Interface contacts:
Residue Y159 in the first protein interacts with residue L2 in the second protein (closest heavy-atom distance 3.8 Å).
Residue V76 in the first protein is in contact with residue Q8 in the second protein (closest heavy-atom distance 3.9 Å).
Residue F33 in the first protein contacts residue K1 in the second protein (closest heavy-atom distance 4.9 Å).
Residue T143 in the first protein is in contact with residue L9 in the second protein (closest heavy-atom distance 2.7 Å).
Residue V67 in the first protein contacts residue L2 in the second protein (closest heavy-atom distance 3.5 Å).
Residue L156 in the first protein contacts residue W3 in the second protein (closest heavy-atom distance 3.5 Å).
Residue T73 in the first protein contacts residue C6 in the second protein (closest heavy-atom distance 3.9 Å).
Residue Y59 in the first protein contacts residue K1 in the second protein (closest heavy-atom distance 3.7 Å).
Residue D77 in the first protein interacts with residue V7 in the second protein (closest heavy-atom distance 4.3 Å).
Residue T80 in the first protein contacts residue L9 in the second protein (closest heavy-atom distance 3.5 Å).
Residue Y159 in the first protein interacts with residue K1 in the second protein (closest heavy-atom distance 2.5 Å).
Residue Y116 in the first protein interacts with residue V7 in the second protein (closest heavy-atom distance 3.6 Å).
Residue E63 in the first protein interacts with residue L2 in the second protein (closest heavy-atom distance 3.0 Å).
Residue K146 in the first protein interacts with residue Q8 in the second protein (closest heavy-atom distance 3.5 Å).
Residue K66 in the first protein contacts residue K1 in the second protein (closest heavy-atom distance 4.1 Å).
Residue I124 in the first protein interacts with residue L9 in the second protein (closest heavy-atom distance 4.0 Å).
Residue T143 in the first protein is in contact with residue Q8 in the second protein (closest heavy-atom distance 4.8 Å).
Residue V95 in the first protein is in contact with residue L9 in the second protein (closest heavy-atom distance 4.8 Å).
Residue Y84 in the first protein is in contact with residue L9 in the second protein (closest heavy-atom distance 2.8 Å).
Residue E63 in the first protein interacts with residue K1 in the second protein (closest heavy-atom distance 3.5 Å).
Residue K66 in the first protein contacts residue A4 in the second protein (closest heavy-atom distance 3.8 Å).
Residue H70 in the first protein contacts residue L2 in the second protein (closest heavy-atom distance 3.8 Å).
Residue Y171 in the first protein is in contact with residue K1 in the second protein (closest heavy-atom distance 2.8 Å).
Residue Y7 in the first protein interacts with residue L2 in the second protein (closest heavy-atom distance 3.5 Å).
Residue W147 in the first protein is in contact with residue V7 in the second protein (closest heavy-atom distance 3.3 Å).
Residue K66 in the first protein interacts with residue L2 in the second protein (closest heavy-atom distance 2.9 Å).
Residue H114 in the first protein interacts with residue W3 in the second protein (closest heavy-atom distance 4.0 Å).
Residue H114 in the first protein contacts residue V7 in the second protein (closest heavy-atom distance 4.3 Å).
Residue R97 in the first protein is in contact with residue Q5 in the second protein (closest heavy-atom distance 5.0 Å).
Residue W147 in the first protein is in contact with residue L9 in the second protein (closest heavy-atom distance 3.6 Å).
Residue Y99 in the first protein contacts residue W3 in the second protein (closest heavy-atom distance 2.8 Å).
Residue F9 in the first protein is in contact with residue L2 in the second protein (closest heavy-atom distance 3.7 Å).
Residue A69 in the first protein contacts residue C6 in the second protein (closest heavy-atom distance 4.0 Å).
Residue H70 in the first protein interacts with residue W3 in the second protein (closest heavy-atom distance 3.0 Å).
Residue E58 in the first protein interacts with residue K1 in the second protein (closest heavy-atom distance 4.7 Å).
Residue H70 in the first protein interacts with residue Q5 in the second protein (closest heavy-atom distance 4.6 Å).
Residue Y116 in the first protein interacts with residue L9 in the second protein (closest heavy-atom distance 3.8 Å).
Residue W147 in the first protein interacts with residue Q8 in the second protein (closest heavy-atom distance 2.9 Å).
Residue T163 in the first protein is in contact with residue K1 in the second protein (closest heavy-atom distance 4.1 Å).
Residue D77 in the first protein interacts with residue Q8 in the second protein (closest heavy-atom distance 3.4 Å).
Residue T73 in the first protein interacts with residue Q8 in the second protein (closest heavy-atom distance 4.4 Å).
Residue Y99 in the first protein contacts residue L2 in the second protein (closest heavy-atom distance 3.3 Å).
Residue L81 in the first protein is in contact with residue L9 in the second protein (closest heavy-atom distance 3.6 Å).
Residue R97 in the first protein is in contact with residue W3 in the second protein (closest heavy-atom distance 3.7 Å).
Residue D77 in the first protein interacts with residue L9 in the second protein (closest heavy-atom distance 2.9 Å).
Residue K146 in the first protein interacts with residue L9 in the second protein (closest heavy-atom distance 3.0 Å).
Residue V152 in the first protein is in contact with residue V7 in the second protein (closest heavy-atom distance 4.6 Å).
Residue M5 in the first protein interacts with residue K1 in the second protein (closest heavy-atom distance 3.9 Å).
Residue M45 in the first protein contacts residue L2 in the second protein (closest heavy-atom distance 3.6 Å).
Residue K66 in the first protein interacts with residue W3 in the second protein (closest heavy-atom distance 4.4 Å).
Residue V152 in the first protein interacts with residue Q5 in the second protein (closest heavy-atom distance 4.7 Å).
Residue T73 in the first protein is in contact with residue V7 in the second protein (closest heavy-atom distance 3.6 Å).
Residue W167 in the first protein is in contact with residue K1 in the second protein (closest heavy-atom distance 3.1 Å).
Residue Y159 in the first protein is in contact with residue W3 in the second protein (closest heavy-atom distance 3.5 Å).
Residue V152 in the first protein interacts with residue W3 in the second protein (closest heavy-atom distance 4.4 Å).
Residue R97 in the first protein is in contact with residue V7 in the second protein (closest heavy-atom distance 4.1 Å).
Residue Y7 in the first protein is in contact with residue K1 in the second protein (closest heavy-atom distance 2.7 Å).
Residue Q155 in the first protein is in contact with residue Q5 in the second protein (closest heavy-atom distance 2.6 Å).
Residue Q155 in the first protein interacts with residue W3 in the second protein (closest heavy-atom distance 3.9 Å).
Residue Y123 in the first protein interacts with residue L9 in the second protein (closest heavy-atom distance 3.9 Å).

Sequence of the second protein:
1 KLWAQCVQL

Sequence of the first protein:
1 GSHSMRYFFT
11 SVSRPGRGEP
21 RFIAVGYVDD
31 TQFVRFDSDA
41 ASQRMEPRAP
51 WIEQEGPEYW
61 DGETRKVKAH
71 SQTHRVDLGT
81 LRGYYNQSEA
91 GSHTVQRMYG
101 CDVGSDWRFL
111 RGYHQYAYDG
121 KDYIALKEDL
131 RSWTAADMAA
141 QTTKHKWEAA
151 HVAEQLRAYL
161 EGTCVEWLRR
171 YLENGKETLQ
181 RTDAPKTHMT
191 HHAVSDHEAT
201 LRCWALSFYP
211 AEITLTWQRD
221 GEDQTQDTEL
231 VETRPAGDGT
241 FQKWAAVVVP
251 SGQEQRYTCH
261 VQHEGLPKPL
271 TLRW

These two protein chains interact to form a complex.